Sequence of the first protein:
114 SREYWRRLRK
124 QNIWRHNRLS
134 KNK

These two protein chains interact to form a complex.

Sequence of the second protein:
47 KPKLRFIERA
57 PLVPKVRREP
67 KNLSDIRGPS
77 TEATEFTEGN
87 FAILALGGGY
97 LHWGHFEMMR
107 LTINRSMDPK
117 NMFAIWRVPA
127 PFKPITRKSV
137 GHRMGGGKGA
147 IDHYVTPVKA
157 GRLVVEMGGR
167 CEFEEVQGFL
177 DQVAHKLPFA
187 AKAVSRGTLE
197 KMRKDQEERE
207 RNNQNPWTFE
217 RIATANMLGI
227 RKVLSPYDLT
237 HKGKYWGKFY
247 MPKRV

Contacts between the two chains:
Residue E168 in the second protein is in contact with residue R128 in the first protein (closest heavy-atom distance 3.3 Å).
Residue E170 in the second protein interacts with residue L132 in the first protein (closest heavy-atom distance 4.5 Å).
Residue E171 in the second protein is in contact with residue R131 in the first protein (closest heavy-atom distance 4.0 Å).